Interface contacts:
Residue F129 in protein 1 contacts residue I199 in protein 2 (closest heavy-atom distance 3.8 Å).
Residue T212 in protein 1 contacts residue N196 in protein 2 (closest heavy-atom distance 3.2 Å).
Residue F523 in protein 1 interacts with residue A85 in protein 2 (closest heavy-atom distance 3.9 Å).
Residue F523 in protein 1 interacts with residue A83 in protein 2 (closest heavy-atom distance 3.1 Å).
Residue G127 in protein 1 is in contact with residue G127 in protein 2 (closest heavy-atom distance 4.2 Å).
Residue S126 in protein 1 is in contact with residue G127 in protein 2 (closest heavy-atom distance 2.9 Å).
Residue S521 in protein 1 interacts with residue K562 in protein 2 (closest heavy-atom distance 3.8 Å).
Residue R554 in protein 1 is in contact with residue G87 in protein 2 (closest heavy-atom distance 3.8 Å).
Residue Y74 in protein 1 contacts residue Q152 in protein 2 (closest heavy-atom distance 4.3 Å).
Residue V77 in protein 1 interacts with residue N196 in protein 2 (closest heavy-atom distance 4.1 Å).
Residue G127 in protein 1 interacts with residue R161 in protein 2 (closest heavy-atom distance 3.5 Å).
Residue Y74 in protein 1 contacts residue Y195 in protein 2 (closest heavy-atom distance 2.8 Å).
Residue V128 in protein 1 contacts residue V128 in protein 2 (closest heavy-atom distance 3.9 Å).
Residue F523 in protein 1 contacts residue N197 in protein 2 (closest heavy-atom distance 3.1 Å).
Residue S126 in protein 1 contacts residue R161 in protein 2 (closest heavy-atom distance 3.7 Å).
Residue G204 in protein 1 is in contact with residue P201 in protein 2 (closest heavy-atom distance 3.0 Å).
Residue E214 in protein 1 interacts with residue H155 in protein 2 (closest heavy-atom distance 4.3 Å).
Residue R554 in protein 1 interacts with residue E149 in protein 2 (closest heavy-atom distance 4.0 Å).
Residue T212 in protein 1 is in contact with residue R132 in protein 2 (closest heavy-atom distance 3.8 Å).
Residue A124 in protein 1 interacts with residue R161 in protein 2 (closest heavy-atom distance 4.3 Å).
Residue S162 in protein 1 is in contact with residue R161 in protein 2 (closest heavy-atom distance 4.2 Å).
Residue F72 in protein 1 is in contact with residue H155 in protein 2 (closest heavy-atom distance 3.8 Å).
Residue R161 in protein 1 is in contact with residue R161 in protein 2 (closest heavy-atom distance 3.1 Å).
Residue Q210 in protein 1 interacts with residue N196 in protein 2 (closest heavy-atom distance 2.9 Å).
Residue N568 in protein 1 interacts with residue V82 in protein 2 (closest heavy-atom distance 3.4 Å).
Residue G125 in protein 1 contacts residue I199 in protein 2 (closest heavy-atom distance 3.9 Å).
Residue F523 in protein 1 is in contact with residue V82 in protein 2 (closest heavy-atom distance 3.6 Å).
Residue R554 in protein 1 contacts residue P86 in protein 2 (closest heavy-atom distance 4.0 Å).
Residue P101 in protein 1 is in contact with residue Q152 in protein 2 (closest heavy-atom distance 3.8 Å).
Residue V128 in protein 1 is in contact with residue P201 in protein 2 (closest heavy-atom distance 3.9 Å).
Residue S126 in protein 1 interacts with residue P201 in protein 2 (closest heavy-atom distance 4.0 Å).
Residue S126 in protein 1 interacts with residue V128 in protein 2 (closest heavy-atom distance 3.4 Å).
Residue Y73 in protein 1 contacts residue R151 in protein 2 (closest heavy-atom distance 3.4 Å).
Residue T206 in protein 1 contacts residue N200 in protein 2 (closest heavy-atom distance 4.3 Å).
Residue S126 in protein 1 interacts with residue G130 in protein 2 (closest heavy-atom distance 3.7 Å).
Residue R554 in protein 1 is in contact with residue R151 in protein 2 (closest heavy-atom distance 3.2 Å).
Residue A124 in protein 1 interacts with residue G130 in protein 2 (closest heavy-atom distance 4.1 Å).
Residue T518 in protein 1 contacts residue A85 in protein 2 (closest heavy-atom distance 3.6 Å).
Residue E214 in protein 1 is in contact with residue Y195 in protein 2 (closest heavy-atom distance 3.0 Å).
Residue Y73 in protein 1 contacts residue Q152 in protein 2 (closest heavy-atom distance 3.9 Å).
Residue A124 in protein 1 interacts with residue G131 in protein 2 (closest heavy-atom distance 4.3 Å).
Residue T212 in protein 1 contacts residue Y195 in protein 2 (closest heavy-atom distance 3.7 Å).
Residue S126 in protein 1 interacts with residue I199 in protein 2 (closest heavy-atom distance 3.3 Å).
Residue G204 in protein 1 contacts residue F202 in protein 2 (closest heavy-atom distance 3.1 Å).
Residue G125 in protein 1 interacts with residue G130 in protein 2 (closest heavy-atom distance 4.2 Å).
Residue Q516 in protein 1 is in contact with residue A85 in protein 2 (closest heavy-atom distance 3.9 Å).
Residue T206 in protein 1 is in contact with residue P201 in protein 2 (closest heavy-atom distance 4.2 Å).
Residue A520 in protein 1 interacts with residue K562 in protein 2 (closest heavy-atom distance 2.6 Å).
Residue G203 in protein 1 interacts with residue G203 in protein 2 (closest heavy-atom distance 2.9 Å).
Residue Y74 in protein 1 interacts with residue R151 in protein 2 (closest heavy-atom distance 3.1 Å).
Residue G203 in protein 1 contacts residue F202 in protein 2 (closest heavy-atom distance 2.9 Å).
Residue Q516 in protein 1 contacts residue P86 in protein 2 (closest heavy-atom distance 3.4 Å).
Residue F102 in protein 1 is in contact with residue Q152 in protein 2 (closest heavy-atom distance 3.2 Å).
Residue Y73 in protein 1 interacts with residue H155 in protein 2 (closest heavy-atom distance 3.6 Å).
Residue I122 in protein 1 is in contact with residue R132 in protein 2 (closest heavy-atom distance 4.0 Å).
Residue Y73 in protein 1 interacts with residue F153 in protein 2 (closest heavy-atom distance 3.4 Å).
Residue G522 in protein 1 is in contact with residue A83 in protein 2 (closest heavy-atom distance 4.3 Å).
Residue I209 in protein 1 is in contact with residue I199 in protein 2 (closest heavy-atom distance 3.4 Å).
Residue S205 in protein 1 interacts with residue P201 in protein 2 (closest heavy-atom distance 3.3 Å).
Residue D552 in protein 1 is in contact with residue P146 in protein 2 (closest heavy-atom distance 3.0 Å).

Sequence of protein 2:
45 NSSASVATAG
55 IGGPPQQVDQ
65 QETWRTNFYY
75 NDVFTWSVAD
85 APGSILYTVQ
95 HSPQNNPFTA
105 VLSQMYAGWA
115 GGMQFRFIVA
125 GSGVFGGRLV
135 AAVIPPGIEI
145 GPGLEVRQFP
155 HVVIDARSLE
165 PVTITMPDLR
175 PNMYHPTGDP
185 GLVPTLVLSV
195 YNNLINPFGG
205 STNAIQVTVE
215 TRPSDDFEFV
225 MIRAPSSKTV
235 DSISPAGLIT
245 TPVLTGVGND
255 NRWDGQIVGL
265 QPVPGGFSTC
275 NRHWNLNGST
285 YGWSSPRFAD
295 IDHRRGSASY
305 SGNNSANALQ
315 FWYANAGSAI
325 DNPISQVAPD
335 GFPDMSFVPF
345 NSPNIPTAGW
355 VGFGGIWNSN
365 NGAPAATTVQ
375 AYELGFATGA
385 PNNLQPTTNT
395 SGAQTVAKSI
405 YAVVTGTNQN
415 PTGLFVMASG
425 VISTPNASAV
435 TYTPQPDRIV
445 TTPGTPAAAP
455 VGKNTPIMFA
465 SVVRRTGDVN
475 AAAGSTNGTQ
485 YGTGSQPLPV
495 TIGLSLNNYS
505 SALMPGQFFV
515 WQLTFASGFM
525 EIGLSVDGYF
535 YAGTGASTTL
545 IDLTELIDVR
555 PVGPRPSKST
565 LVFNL

The following describes two proteins that form a bound complex.

Sequence of protein 1:
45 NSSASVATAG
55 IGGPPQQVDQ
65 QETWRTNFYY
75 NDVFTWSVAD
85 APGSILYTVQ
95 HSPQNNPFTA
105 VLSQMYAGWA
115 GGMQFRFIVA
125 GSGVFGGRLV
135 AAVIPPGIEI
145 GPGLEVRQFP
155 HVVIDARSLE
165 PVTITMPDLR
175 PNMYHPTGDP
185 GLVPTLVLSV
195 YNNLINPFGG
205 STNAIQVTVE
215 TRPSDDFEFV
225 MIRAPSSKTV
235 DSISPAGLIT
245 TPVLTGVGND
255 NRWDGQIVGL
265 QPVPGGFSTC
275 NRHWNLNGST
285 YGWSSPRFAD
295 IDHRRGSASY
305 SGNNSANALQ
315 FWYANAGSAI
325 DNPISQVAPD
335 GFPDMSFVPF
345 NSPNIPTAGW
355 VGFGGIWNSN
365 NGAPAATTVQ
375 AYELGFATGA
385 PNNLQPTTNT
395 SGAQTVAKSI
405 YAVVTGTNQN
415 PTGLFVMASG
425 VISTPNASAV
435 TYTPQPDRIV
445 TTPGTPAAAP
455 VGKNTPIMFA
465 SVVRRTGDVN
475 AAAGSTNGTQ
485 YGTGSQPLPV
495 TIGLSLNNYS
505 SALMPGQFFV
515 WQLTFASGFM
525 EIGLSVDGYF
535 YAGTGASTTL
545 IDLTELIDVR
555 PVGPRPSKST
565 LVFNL